This data describes a binding interaction between two proteins.

Sequence of chain B:
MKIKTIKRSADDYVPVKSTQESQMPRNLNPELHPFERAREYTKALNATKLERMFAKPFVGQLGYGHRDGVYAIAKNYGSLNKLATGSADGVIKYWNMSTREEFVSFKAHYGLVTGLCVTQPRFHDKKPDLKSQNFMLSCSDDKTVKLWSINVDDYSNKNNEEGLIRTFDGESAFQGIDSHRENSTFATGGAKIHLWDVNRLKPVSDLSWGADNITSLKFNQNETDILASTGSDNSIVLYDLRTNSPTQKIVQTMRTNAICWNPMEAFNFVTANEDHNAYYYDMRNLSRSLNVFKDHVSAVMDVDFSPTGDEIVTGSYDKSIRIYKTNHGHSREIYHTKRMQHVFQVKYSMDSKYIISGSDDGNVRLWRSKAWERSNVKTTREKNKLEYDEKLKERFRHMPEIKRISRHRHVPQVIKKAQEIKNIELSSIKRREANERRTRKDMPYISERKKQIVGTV

Contacts between the two chains:
Residue K1943 in chain A is in contact with residue K210 in chain B (closest heavy-atom distance 3.3 Å).
Residue K1943 in chain A interacts with residue P211 in chain B (closest heavy-atom distance 4.8 Å).

Sequence of chain A:
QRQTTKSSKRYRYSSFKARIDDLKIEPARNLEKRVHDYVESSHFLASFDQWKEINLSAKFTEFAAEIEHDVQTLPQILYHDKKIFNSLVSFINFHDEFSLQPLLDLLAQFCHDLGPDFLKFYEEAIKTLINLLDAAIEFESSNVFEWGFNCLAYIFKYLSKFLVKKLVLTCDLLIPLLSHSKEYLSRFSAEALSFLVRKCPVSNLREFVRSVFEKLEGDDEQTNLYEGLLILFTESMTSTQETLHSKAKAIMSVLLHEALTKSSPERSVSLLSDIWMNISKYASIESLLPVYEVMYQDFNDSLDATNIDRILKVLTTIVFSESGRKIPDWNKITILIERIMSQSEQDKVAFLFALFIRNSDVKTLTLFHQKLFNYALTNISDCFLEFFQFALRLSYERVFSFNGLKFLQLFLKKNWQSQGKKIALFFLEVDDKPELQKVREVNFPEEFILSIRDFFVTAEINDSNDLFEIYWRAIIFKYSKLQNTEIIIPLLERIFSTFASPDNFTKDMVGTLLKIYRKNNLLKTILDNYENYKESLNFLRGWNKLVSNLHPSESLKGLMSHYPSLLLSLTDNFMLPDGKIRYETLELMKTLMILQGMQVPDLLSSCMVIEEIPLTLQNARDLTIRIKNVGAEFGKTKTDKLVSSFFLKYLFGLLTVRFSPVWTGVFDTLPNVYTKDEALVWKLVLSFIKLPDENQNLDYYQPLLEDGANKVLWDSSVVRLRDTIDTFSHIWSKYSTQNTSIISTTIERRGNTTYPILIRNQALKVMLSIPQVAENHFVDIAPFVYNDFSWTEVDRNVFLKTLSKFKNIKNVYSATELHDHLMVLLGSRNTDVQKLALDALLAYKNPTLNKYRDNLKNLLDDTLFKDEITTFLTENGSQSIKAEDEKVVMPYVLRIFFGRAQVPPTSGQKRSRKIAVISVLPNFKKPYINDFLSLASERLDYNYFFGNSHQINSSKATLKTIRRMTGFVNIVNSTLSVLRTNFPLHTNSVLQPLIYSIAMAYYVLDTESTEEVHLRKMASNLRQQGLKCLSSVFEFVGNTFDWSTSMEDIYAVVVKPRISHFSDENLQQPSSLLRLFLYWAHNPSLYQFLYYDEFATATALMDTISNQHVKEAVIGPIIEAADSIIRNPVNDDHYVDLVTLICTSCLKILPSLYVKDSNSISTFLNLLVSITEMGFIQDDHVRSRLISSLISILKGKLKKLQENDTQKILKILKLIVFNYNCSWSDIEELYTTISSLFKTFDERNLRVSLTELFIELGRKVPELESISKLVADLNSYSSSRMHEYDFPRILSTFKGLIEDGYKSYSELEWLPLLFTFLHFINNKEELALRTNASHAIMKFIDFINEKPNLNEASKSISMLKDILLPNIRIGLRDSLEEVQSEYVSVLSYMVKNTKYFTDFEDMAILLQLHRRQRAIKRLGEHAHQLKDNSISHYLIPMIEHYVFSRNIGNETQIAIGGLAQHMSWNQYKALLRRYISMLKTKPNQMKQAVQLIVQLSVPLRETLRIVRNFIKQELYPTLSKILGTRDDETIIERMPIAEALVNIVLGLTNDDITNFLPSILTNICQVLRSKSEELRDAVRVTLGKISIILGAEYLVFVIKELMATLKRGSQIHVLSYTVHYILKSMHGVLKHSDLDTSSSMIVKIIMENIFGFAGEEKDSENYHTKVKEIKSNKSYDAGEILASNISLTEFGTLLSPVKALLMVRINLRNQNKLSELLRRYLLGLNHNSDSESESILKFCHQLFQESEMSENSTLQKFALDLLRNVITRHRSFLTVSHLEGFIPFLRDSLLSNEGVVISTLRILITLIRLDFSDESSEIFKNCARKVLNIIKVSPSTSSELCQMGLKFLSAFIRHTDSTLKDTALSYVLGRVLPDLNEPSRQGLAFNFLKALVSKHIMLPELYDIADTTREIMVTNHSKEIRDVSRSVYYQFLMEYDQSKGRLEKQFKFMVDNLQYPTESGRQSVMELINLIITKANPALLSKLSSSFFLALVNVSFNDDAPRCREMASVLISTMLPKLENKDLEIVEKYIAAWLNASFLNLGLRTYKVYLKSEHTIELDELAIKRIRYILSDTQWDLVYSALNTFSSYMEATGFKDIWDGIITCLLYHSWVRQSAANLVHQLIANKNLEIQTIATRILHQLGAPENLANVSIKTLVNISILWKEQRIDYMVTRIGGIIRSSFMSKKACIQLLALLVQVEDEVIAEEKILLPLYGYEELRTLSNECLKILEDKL